Sequence of the first protein:
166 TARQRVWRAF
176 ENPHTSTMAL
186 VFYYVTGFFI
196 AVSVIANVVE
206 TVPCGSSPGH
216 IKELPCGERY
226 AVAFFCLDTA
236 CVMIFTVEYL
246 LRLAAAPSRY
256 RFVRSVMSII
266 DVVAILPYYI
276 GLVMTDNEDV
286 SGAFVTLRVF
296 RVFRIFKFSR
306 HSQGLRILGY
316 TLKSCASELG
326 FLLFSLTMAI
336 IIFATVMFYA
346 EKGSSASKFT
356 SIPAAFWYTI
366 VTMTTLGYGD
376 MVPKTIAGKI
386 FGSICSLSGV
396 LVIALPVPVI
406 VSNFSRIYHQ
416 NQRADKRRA

Contacts between the two chains:
Residue F194 in the first protein contacts residue C43 in the second protein (closest heavy-atom distance 4.8 Å).
Residue T182 in the first protein contacts residue I34 in the second protein (closest heavy-atom distance 3.9 Å).
Residue V227 in the first protein is in contact with residue L53 in the second protein (closest heavy-atom distance 3.8 Å).
Residue F194 in the first protein interacts with residue I39 in the second protein (closest heavy-atom distance 4.6 Å).
Residue V227 in the first protein contacts residue V50 in the second protein (closest heavy-atom distance 4.6 Å).
Residue C231 in the first protein interacts with residue L53 in the second protein (closest heavy-atom distance 4.2 Å).
Residue T182 in the first protein contacts residue G31 in the second protein (closest heavy-atom distance 4.3 Å).
Residue Y189 in the first protein interacts with residue I39 in the second protein (closest heavy-atom distance 4.3 Å).
Residue A235 in the first protein is in contact with residue I46 in the second protein (closest heavy-atom distance 3.6 Å).
Residue Y189 in the first protein is in contact with residue I32 in the second protein (closest heavy-atom distance 4.2 Å).
Residue L185 in the first protein interacts with residue A35 in the second protein (closest heavy-atom distance 5.0 Å).
Residue I239 in the first protein is in contact with residue I42 in the second protein (closest heavy-atom distance 4.2 Å).
Residue C231 in the first protein contacts residue V50 in the second protein (closest heavy-atom distance 3.7 Å).
Residue V186 in the first protein is in contact with residue A35 in the second protein (closest heavy-atom distance 3.8 Å).
Residue L185 in the first protein interacts with residue G31 in the second protein (closest heavy-atom distance 4.7 Å).
Residue V186 in the first protein is in contact with residue G31 in the second protein (closest heavy-atom distance 3.2 Å).
Residue F193 in the first protein is in contact with residue I39 in the second protein (closest heavy-atom distance 3.5 Å).
Residue F194 in the first protein interacts with residue I42 in the second protein (closest heavy-atom distance 3.4 Å).
Residue Y189 in the first protein contacts residue G31 in the second protein (closest heavy-atom distance 4.4 Å).
Residue C231 in the first protein contacts residue I46 in the second protein (closest heavy-atom distance 4.5 Å).
Residue V190 in the first protein contacts residue I42 in the second protein (closest heavy-atom distance 4.7 Å).
Residue Y189 in the first protein contacts residue A35 in the second protein (closest heavy-atom distance 3.7 Å).
Residue F194 in the first protein is in contact with residue I46 in the second protein (closest heavy-atom distance 4.0 Å).
Residue L232 in the first protein is in contact with residue I46 in the second protein (closest heavy-atom distance 4.2 Å).
Residue F193 in the first protein is in contact with residue C43 in the second protein (closest heavy-atom distance 4.1 Å).
Residue C231 in the first protein is in contact with residue S49 in the second protein (closest heavy-atom distance 3.6 Å).
Residue V190 in the first protein contacts residue A35 in the second protein (closest heavy-atom distance 3.9 Å).
Residue V190 in the first protein interacts with residue I39 in the second protein (closest heavy-atom distance 4.1 Å).
Residue V190 in the first protein contacts residue V38 in the second protein (closest heavy-atom distance 3.9 Å).
Residue V186 in the first protein interacts with residue I34 in the second protein (closest heavy-atom distance 3.6 Å).
Residue A228 in the first protein contacts residue V50 in the second protein (closest heavy-atom distance 3.8 Å).

These two protein chains interact to form a complex.

Sequence of the second protein:
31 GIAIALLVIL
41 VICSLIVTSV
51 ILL